Interface contacts:
Residue L57 in chain B contacts residue I50 in chain A (closest heavy-atom distance 3.7 Å).
Residue L54 in chain B contacts residue S58 in chain A (closest heavy-atom distance 3.6 Å).
Residue L37 in chain B interacts with residue Y71 in chain A (closest heavy-atom distance 3.7 Å).
Residue I74 in chain B is in contact with residue M7 in chain A (closest heavy-atom distance 3.5 Å).
Residue M20 in chain B interacts with residue A67 in chain A (closest heavy-atom distance 3.7 Å).
Residue L50 in chain B is in contact with residue N61 in chain A (closest heavy-atom distance 3.6 Å).
Residue L67 in chain B interacts with residue E4 in chain A (closest heavy-atom distance 3.4 Å).
Residue V13 in chain B is in contact with residue V64 in chain A (closest heavy-atom distance 3.7 Å).
Residue H47 in chain B interacts with residue N61 in chain A (closest heavy-atom distance 2.7 Å).
Residue H88 in chain B is in contact with residue D22 in chain A (closest heavy-atom distance 2.9 Å).
Residue L81 in chain B contacts residue T17 in chain A (closest heavy-atom distance 3.8 Å).
Residue F16 in chain B contacts residue A67 in chain A (closest heavy-atom distance 3.6 Å).
Residue I30 in chain B is in contact with residue L74 in chain A (closest heavy-atom distance 3.6 Å).
Residue R60 in chain B contacts residue I50 in chain A (closest heavy-atom distance 3.7 Å).
Residue Q10 in chain B interacts with residue L60 in chain A (closest heavy-atom distance 3.8 Å).
Residue I74 in chain B contacts residue L11 in chain A (closest heavy-atom distance 3.8 Å).
Residue H24 in chain B contacts residue L74 in chain A (closest heavy-atom distance 3.7 Å).
Residue V36 in chain B is in contact with residue Y71 in chain A (closest heavy-atom distance 3.8 Å).
Residue Y64 in chain B contacts residue I43 in chain A (closest heavy-atom distance 3.6 Å).
Residue L67 in chain B interacts with residue I2 in chain A (closest heavy-atom distance 3.4 Å).
Residue R85 in chain B contacts residue P19 in chain A (closest heavy-atom distance 3.6 Å).
Residue I43 in chain B is in contact with residue L68 in chain A (closest heavy-atom distance 3.9 Å).
Residue A77 in chain B interacts with residue L11 in chain A (closest heavy-atom distance 3.8 Å).
Residue Y64 in chain B contacts residue K46 in chain A (closest heavy-atom distance 3.6 Å).
Residue H88 in chain B contacts residue S20 in chain A (closest heavy-atom distance 3.3 Å).
Residue I74 in chain B contacts residue L10 in chain A (closest heavy-atom distance 3.6 Å).
Residue R85 in chain B contacts residue Q23 in chain A (closest heavy-atom distance 3.7 Å).
Residue V17 in chain B interacts with residue A67 in chain A (closest heavy-atom distance 3.5 Å).
Residue D58 in chain B contacts residue H54 in chain A (closest heavy-atom distance 3.0 Å).
Residue F40 in chain B contacts residue L68 in chain A (closest heavy-atom distance 3.8 Å).
Residue I30 in chain B is in contact with residue M75 in chain A (closest heavy-atom distance 3.8 Å).
Residue H47 in chain B is in contact with residue V64 in chain A (closest heavy-atom distance 3.7 Å).
Residue Y64 in chain B is in contact with residue I50 in chain A (closest heavy-atom distance 3.6 Å).
Residue L84 in chain B interacts with residue P19 in chain A (closest heavy-atom distance 3.6 Å).
Residue R85 in chain B interacts with residue D25 in chain A (closest heavy-atom distance 2.9 Å).
Residue R78 in chain B contacts residue D25 in chain A (closest heavy-atom distance 3.0 Å).
Residue K70 in chain B interacts with residue E4 in chain A (closest heavy-atom distance 2.5 Å).
Residue N44 in chain B contacts residue L68 in chain A (closest heavy-atom distance 3.3 Å).
Residue R61 in chain B contacts residue L47 in chain A (closest heavy-atom distance 3.7 Å).
Residue L57 in chain B is in contact with residue L57 in chain A (closest heavy-atom distance 3.8 Å).
Residue M20 in chain B contacts residue L74 in chain A (closest heavy-atom distance 3.9 Å).
Residue L6 in chain B is in contact with residue L57 in chain A (closest heavy-atom distance 3.8 Å).
Residue L81 in chain B contacts residue L14 in chain A (closest heavy-atom distance 3.8 Å).
Residue L71 in chain B is in contact with residue G40 in chain A (closest heavy-atom distance 3.8 Å).
Residue L51 in chain B contacts residue N61 in chain A (closest heavy-atom distance 3.7 Å).
Residue F16 in chain B is in contact with residue Y71 in chain A (closest heavy-atom distance 3.7 Å).
Residue L71 in chain B contacts residue I43 in chain A (closest heavy-atom distance 3.6 Å).
Residue F40 in chain B interacts with residue Y71 in chain A (closest heavy-atom distance 3.3 Å).
Residue M20 in chain B contacts residue Y71 in chain A (closest heavy-atom distance 3.7 Å).
Residue L54 in chain B is in contact with residue L57 in chain A (closest heavy-atom distance 3.7 Å).
Residue L54 in chain B is in contact with residue H54 in chain A (closest heavy-atom distance 3.7 Å).
Residue K70 in chain B interacts with residue D8 in chain A (closest heavy-atom distance 2.5 Å).
Residue M20 in chain B contacts residue L70 in chain A (closest heavy-atom distance 3.7 Å).
Residue L57 in chain B contacts residue H54 in chain A (closest heavy-atom distance 3.7 Å).
Residue R61 in chain B contacts residue I50 in chain A (closest heavy-atom distance 3.7 Å).
Residue Q73 in chain B is in contact with residue L11 in chain A (closest heavy-atom distance 3.6 Å).
Residue L53 in chain B contacts residue L57 in chain A (closest heavy-atom distance 3.8 Å).
Residue R78 in chain B interacts with residue E33 in chain A (closest heavy-atom distance 2.6 Å).
Residue L71 in chain B interacts with residue C36 in chain A (closest heavy-atom distance 3.7 Å).
Residue R78 in chain B contacts residue L14 in chain A (closest heavy-atom distance 3.5 Å).

This data describes a binding interaction between two proteins.

Sequence of chain A:
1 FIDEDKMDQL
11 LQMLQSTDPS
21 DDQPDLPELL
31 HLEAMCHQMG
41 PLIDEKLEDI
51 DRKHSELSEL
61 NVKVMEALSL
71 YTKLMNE

Sequence of chain B:
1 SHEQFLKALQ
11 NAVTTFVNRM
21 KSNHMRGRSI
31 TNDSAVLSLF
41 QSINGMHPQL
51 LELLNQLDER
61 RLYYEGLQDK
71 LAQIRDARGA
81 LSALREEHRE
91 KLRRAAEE